Sequence of the second protein:
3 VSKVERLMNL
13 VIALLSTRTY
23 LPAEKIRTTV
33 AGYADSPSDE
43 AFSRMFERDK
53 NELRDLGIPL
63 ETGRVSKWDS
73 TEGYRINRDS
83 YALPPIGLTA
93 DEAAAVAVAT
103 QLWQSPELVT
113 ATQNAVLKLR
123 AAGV

Sequence of the first protein:
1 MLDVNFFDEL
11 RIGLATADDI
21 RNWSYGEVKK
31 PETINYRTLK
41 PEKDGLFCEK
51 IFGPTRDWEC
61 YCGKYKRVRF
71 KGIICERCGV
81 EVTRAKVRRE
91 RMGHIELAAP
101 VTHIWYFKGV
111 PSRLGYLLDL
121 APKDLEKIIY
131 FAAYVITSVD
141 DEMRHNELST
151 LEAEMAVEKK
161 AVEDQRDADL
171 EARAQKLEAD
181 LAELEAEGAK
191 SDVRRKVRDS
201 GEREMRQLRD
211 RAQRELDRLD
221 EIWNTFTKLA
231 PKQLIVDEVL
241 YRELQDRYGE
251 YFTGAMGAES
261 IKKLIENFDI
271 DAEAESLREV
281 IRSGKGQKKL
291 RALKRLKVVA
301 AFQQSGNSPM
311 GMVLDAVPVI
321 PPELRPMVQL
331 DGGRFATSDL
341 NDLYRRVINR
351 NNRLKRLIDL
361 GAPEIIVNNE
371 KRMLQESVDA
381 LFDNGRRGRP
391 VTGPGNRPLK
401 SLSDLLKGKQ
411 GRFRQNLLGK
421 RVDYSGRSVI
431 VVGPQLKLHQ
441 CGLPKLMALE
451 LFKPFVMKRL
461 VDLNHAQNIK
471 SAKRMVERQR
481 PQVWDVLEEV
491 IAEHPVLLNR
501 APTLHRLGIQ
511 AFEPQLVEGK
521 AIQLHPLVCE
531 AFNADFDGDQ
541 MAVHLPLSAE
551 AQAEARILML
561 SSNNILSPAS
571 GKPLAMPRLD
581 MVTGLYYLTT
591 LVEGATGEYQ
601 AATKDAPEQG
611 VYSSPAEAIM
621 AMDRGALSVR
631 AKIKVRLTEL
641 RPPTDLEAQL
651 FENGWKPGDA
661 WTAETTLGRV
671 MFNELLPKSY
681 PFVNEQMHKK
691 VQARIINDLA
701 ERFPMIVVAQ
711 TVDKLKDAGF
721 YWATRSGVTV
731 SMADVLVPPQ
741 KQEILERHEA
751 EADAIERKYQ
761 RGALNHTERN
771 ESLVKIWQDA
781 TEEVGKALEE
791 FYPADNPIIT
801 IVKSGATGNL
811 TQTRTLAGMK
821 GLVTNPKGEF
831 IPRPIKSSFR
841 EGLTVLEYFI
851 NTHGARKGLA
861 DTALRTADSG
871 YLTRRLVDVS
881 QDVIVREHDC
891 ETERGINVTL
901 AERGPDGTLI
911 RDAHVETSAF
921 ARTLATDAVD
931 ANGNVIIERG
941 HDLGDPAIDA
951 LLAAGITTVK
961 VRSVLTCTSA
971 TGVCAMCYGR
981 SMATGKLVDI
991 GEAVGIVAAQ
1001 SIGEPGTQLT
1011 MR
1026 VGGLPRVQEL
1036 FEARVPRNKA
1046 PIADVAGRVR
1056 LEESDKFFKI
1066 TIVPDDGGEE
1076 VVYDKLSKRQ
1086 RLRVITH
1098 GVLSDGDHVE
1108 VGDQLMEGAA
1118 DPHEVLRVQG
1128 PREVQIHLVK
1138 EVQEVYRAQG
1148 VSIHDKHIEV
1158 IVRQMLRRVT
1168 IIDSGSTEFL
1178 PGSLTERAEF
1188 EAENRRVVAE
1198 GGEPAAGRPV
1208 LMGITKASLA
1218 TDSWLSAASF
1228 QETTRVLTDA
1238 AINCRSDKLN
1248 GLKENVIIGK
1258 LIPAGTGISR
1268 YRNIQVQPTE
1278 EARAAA

Residue-level contacts at the interface:
Residue R37 in the first protein is in contact with residue S72 in the second protein (closest heavy-atom distance 2.2 Å).
Residue R37 in the first protein contacts residue W70 in the second protein (closest heavy-atom distance 4.7 Å).

The following describes two proteins that form a bound complex.